Sequence of the second protein:
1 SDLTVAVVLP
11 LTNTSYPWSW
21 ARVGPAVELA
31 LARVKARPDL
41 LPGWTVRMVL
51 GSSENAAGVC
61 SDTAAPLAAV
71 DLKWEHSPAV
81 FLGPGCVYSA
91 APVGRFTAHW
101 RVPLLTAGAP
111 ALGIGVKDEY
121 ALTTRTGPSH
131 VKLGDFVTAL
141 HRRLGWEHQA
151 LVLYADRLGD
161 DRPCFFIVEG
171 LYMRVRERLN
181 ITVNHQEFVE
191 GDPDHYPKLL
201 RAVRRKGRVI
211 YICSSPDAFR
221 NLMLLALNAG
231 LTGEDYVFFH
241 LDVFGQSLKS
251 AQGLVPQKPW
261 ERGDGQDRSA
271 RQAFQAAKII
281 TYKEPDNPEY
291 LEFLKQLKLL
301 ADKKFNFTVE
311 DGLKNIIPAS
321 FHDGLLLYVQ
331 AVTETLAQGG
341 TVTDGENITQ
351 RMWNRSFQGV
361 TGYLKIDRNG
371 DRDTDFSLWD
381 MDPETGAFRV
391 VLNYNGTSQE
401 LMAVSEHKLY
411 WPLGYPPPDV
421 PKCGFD

Sequence of the first protein:
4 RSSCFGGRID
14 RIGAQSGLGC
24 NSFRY

This data describes a binding interaction between two proteins.

Interface contacts:
Residue H185 in the second protein is in contact with residue F8 in the first protein (closest heavy-atom distance 3.8 Å).
Residue Y88 in the second protein contacts residue A17 in the first protein (closest heavy-atom distance 4.1 Å).
Residue D156 in the second protein is in contact with residue R27 in the first protein (closest heavy-atom distance 3.9 Å).
Residue H185 in the second protein interacts with residue C23 in the first protein (closest heavy-atom distance 4.9 Å).
Residue M173 in the second protein interacts with residue F8 in the first protein (closest heavy-atom distance 4.2 Å).
Residue F165 in the second protein contacts residue C23 in the first protein (closest heavy-atom distance 4.8 Å).
Residue E169 in the second protein is in contact with residue G9 in the first protein (closest heavy-atom distance 2.6 Å).
Residue D62 in the second protein contacts residue R14 in the first protein (closest heavy-atom distance 3.7 Å).
Residue D62 in the second protein contacts residue D13 in the first protein (closest heavy-atom distance 4.8 Å).
Residue Y172 in the second protein interacts with residue S5 in the first protein (closest heavy-atom distance 3.7 Å).
Residue R95 in the second protein contacts residue I12 in the first protein (closest heavy-atom distance 3.7 Å).
Residue M173 in the second protein interacts with residue S5 in the first protein (closest heavy-atom distance 3.9 Å).
Residue V168 in the second protein interacts with residue F8 in the first protein (closest heavy-atom distance 4.1 Å).
Residue A111 in the second protein interacts with residue I12 in the first protein (closest heavy-atom distance 4.1 Å).
Residue V189 in the second protein contacts residue R27 in the first protein (closest heavy-atom distance 3.5 Å).
Residue R162 in the second protein interacts with residue R14 in the first protein (closest heavy-atom distance 5.0 Å).
Residue Y88 in the second protein contacts residue R14 in the first protein (closest heavy-atom distance 3.5 Å).
Residue Y154 in the second protein interacts with residue C23 in the first protein (closest heavy-atom distance 4.5 Å).
Residue Y88 in the second protein is in contact with residue I12 in the first protein (closest heavy-atom distance 3.6 Å).
Residue D161 in the second protein is in contact with residue R14 in the first protein (closest heavy-atom distance 3.9 Å).
Residue G159 in the second protein contacts residue R14 in the first protein (closest heavy-atom distance 3.9 Å).
Residue Y154 in the second protein is in contact with residue C7 in the first protein (closest heavy-atom distance 4.3 Å).
Residue Q186 in the second protein contacts residue F26 in the first protein (closest heavy-atom distance 3.3 Å).
Residue L112 in the second protein contacts residue G9 in the first protein (closest heavy-atom distance 4.5 Å).
Residue R162 in the second protein contacts residue A17 in the first protein (closest heavy-atom distance 3.4 Å).
Residue E187 in the second protein interacts with residue R27 in the first protein (closest heavy-atom distance 3.7 Å).
Residue H185 in the second protein contacts residue C7 in the first protein (closest heavy-atom distance 4.5 Å).
Residue Y154 in the second protein contacts residue N24 in the first protein (closest heavy-atom distance 4.3 Å).
Residue Y88 in the second protein contacts residue D13 in the first protein (closest heavy-atom distance 3.6 Å).
Residue Q186 in the second protein contacts residue S25 in the first protein (closest heavy-atom distance 3.4 Å).
Residue Y154 in the second protein is in contact with residue F8 in the first protein (closest heavy-atom distance 4.2 Å).
Residue H185 in the second protein is in contact with residue N24 in the first protein (closest heavy-atom distance 3.1 Å).
Residue E187 in the second protein interacts with residue S25 in the first protein (closest heavy-atom distance 3.0 Å).
Residue F166 in the second protein is in contact with residue I12 in the first protein (closest heavy-atom distance 4.5 Å).
Residue F165 in the second protein is in contact with residue C7 in the first protein (closest heavy-atom distance 4.2 Å).
Residue I114 in the second protein contacts residue I12 in the first protein (closest heavy-atom distance 4.1 Å).
Residue V87 in the second protein is in contact with residue I12 in the first protein (closest heavy-atom distance 3.6 Å).
Residue L199 in the second protein contacts residue F26 in the first protein (closest heavy-atom distance 4.1 Å).
Residue R157 in the second protein is in contact with residue R27 in the first protein (closest heavy-atom distance 4.9 Å).
Residue R176 in the second protein interacts with residue R4 in the first protein (closest heavy-atom distance 4.2 Å).
Residue E187 in the second protein is in contact with residue N24 in the first protein (closest heavy-atom distance 2.9 Å).
Residue L158 in the second protein is in contact with residue R27 in the first protein (closest heavy-atom distance 3.5 Å).
Residue Y120 in the second protein is in contact with residue I12 in the first protein (closest heavy-atom distance 4.5 Å).
Residue M173 in the second protein contacts residue R4 in the first protein (closest heavy-atom distance 4.0 Å).
Residue F165 in the second protein interacts with residue F8 in the first protein (closest heavy-atom distance 3.4 Å).
Residue F188 in the second protein is in contact with residue F26 in the first protein (closest heavy-atom distance 4.3 Å).
Residue E187 in the second protein is in contact with residue F26 in the first protein (closest heavy-atom distance 3.2 Å).
Residue G113 in the second protein is in contact with residue I12 in the first protein (closest heavy-atom distance 4.2 Å).
Residue Y172 in the second protein interacts with residue F8 in the first protein (closest heavy-atom distance 3.4 Å).
Residue Y154 in the second protein contacts residue S25 in the first protein (closest heavy-atom distance 4.6 Å).
Residue D160 in the second protein is in contact with residue R14 in the first protein (closest heavy-atom distance 2.8 Å).
Residue Q186 in the second protein interacts with residue N24 in the first protein (closest heavy-atom distance 3.3 Å).
Residue L158 in the second protein interacts with residue Y28 in the first protein (closest heavy-atom distance 4.7 Å).
Residue E187 in the second protein is in contact with residue Y28 in the first protein (closest heavy-atom distance 4.5 Å).
Residue H195 in the second protein contacts residue F26 in the first protein (closest heavy-atom distance 3.3 Å).
Residue K198 in the second protein contacts residue F26 in the first protein (closest heavy-atom distance 3.3 Å).
Residue E169 in the second protein contacts residue G10 in the first protein (closest heavy-atom distance 4.5 Å).
Residue A91 in the second protein is in contact with residue I12 in the first protein (closest heavy-atom distance 3.6 Å).
Residue E169 in the second protein interacts with residue F8 in the first protein (closest heavy-atom distance 3.5 Å).
Residue H195 in the second protein contacts residue R27 in the first protein (closest heavy-atom distance 4.0 Å).